Interface contacts:
Residue P95 in chain A interacts with residue Q9 in chain B (closest heavy-atom distance 3.9 Å).
Residue F89 in chain A contacts residue Y19 in chain B (closest heavy-atom distance 3.6 Å).
Residue R87 in chain A is in contact with residue Y19 in chain B (closest heavy-atom distance 3.6 Å).
Residue V68 in chain A interacts with residue F17 in chain B (closest heavy-atom distance 4.0 Å).
Residue Q93 in chain A interacts with residue P11 in chain B (closest heavy-atom distance 3.2 Å).
Residue K27 in chain A interacts with residue E10 in chain B (closest heavy-atom distance 4.3 Å).
Residue E94 in chain A is in contact with residue E10 in chain B (closest heavy-atom distance 4.9 Å).
Residue V76 in chain A is in contact with residue P14 in chain B (closest heavy-atom distance 4.2 Å).
Residue P95 in chain A is in contact with residue E10 in chain B (closest heavy-atom distance 4.9 Å).
Residue T20 in chain A is in contact with residue Y19 in chain B (closest heavy-atom distance 4.4 Å).
Residue W91 in chain A contacts residue E12 in chain B (closest heavy-atom distance 3.4 Å).
Residue L16 in chain A interacts with residue Y19 in chain B (closest heavy-atom distance 4.0 Å).
Residue C71 in chain A interacts with residue E15 in chain B (closest heavy-atom distance 4.7 Å).
Residue P23 in chain A contacts residue P16 in chain B (closest heavy-atom distance 4.1 Å).
Residue T19 in chain A is in contact with residue F17 in chain B (closest heavy-atom distance 4.2 Å).
Residue F89 in chain A contacts residue F17 in chain B (closest heavy-atom distance 4.7 Å).
Residue C71 in chain A is in contact with residue F17 in chain B (closest heavy-atom distance 3.6 Å).
Residue P23 in chain A is in contact with residue E15 in chain B (closest heavy-atom distance 4.8 Å).
Residue C71 in chain A interacts with residue P14 in chain B (closest heavy-atom distance 3.6 Å).
Residue T19 in chain A interacts with residue E18 in chain B (closest heavy-atom distance 2.8 Å).
Residue G74 in chain A contacts residue P14 in chain B (closest heavy-atom distance 4.2 Å).
Residue V68 in chain A interacts with residue Y19 in chain B (closest heavy-atom distance 4.8 Å).
Residue P23 in chain A is in contact with residue P13 in chain B (closest heavy-atom distance 4.4 Å).
Residue Q70 in chain A contacts residue I20 in chain B (closest heavy-atom distance 3.8 Å).
Residue T19 in chain A interacts with residue Y19 in chain B (closest heavy-atom distance 2.3 Å).
Residue Q93 in chain A is in contact with residue E10 in chain B (closest heavy-atom distance 2.9 Å).
Residue M14 in chain A interacts with residue P14 in chain B (closest heavy-atom distance 3.7 Å).
Residue P95 in chain A contacts residue P11 in chain B (closest heavy-atom distance 4.7 Å).
Residue V21 in chain A is in contact with residue Y19 in chain B (closest heavy-atom distance 3.2 Å).
Residue P23 in chain A interacts with residue P14 in chain B (closest heavy-atom distance 3.1 Å).
Residue V21 in chain A contacts residue E15 in chain B (closest heavy-atom distance 4.9 Å).
Residue T22 in chain A contacts residue P16 in chain B (closest heavy-atom distance 4.6 Å).
Residue R10 in chain A contacts residue E10 in chain B (closest heavy-atom distance 3.3 Å).
Residue W91 in chain A is in contact with residue P11 in chain B (closest heavy-atom distance 3.9 Å).
Residue W91 in chain A interacts with residue P14 in chain B (closest heavy-atom distance 3.5 Å).
Residue W91 in chain A contacts residue P13 in chain B (closest heavy-atom distance 3.5 Å).
Residue T20 in chain A interacts with residue P16 in chain B (closest heavy-atom distance 4.5 Å).
Residue R47 in chain A interacts with residue E10 in chain B (closest heavy-atom distance 3.0 Å).
Residue K25 in chain A is in contact with residue P13 in chain B (closest heavy-atom distance 4.5 Å).
Residue V21 in chain A is in contact with residue P16 in chain B (closest heavy-atom distance 3.5 Å).
Residue Q70 in chain A is in contact with residue Y19 in chain B (closest heavy-atom distance 3.6 Å).
Residue M92 in chain A interacts with residue P11 in chain B (closest heavy-atom distance 3.5 Å).
Residue S73 in chain A is in contact with residue E15 in chain B (closest heavy-atom distance 3.3 Å).
Residue V21 in chain A interacts with residue F17 in chain B (closest heavy-atom distance 2.9 Å).
Residue Q70 in chain A is in contact with residue E18 in chain B (closest heavy-atom distance 3.5 Å).
Residue V76 in chain A interacts with residue F17 in chain B (closest heavy-atom distance 3.6 Å).
Residue E94 in chain A interacts with residue P11 in chain B (closest heavy-atom distance 3.6 Å).
Residue V21 in chain A interacts with residue E18 in chain B (closest heavy-atom distance 4.8 Å).
Residue R75 in chain A contacts residue P11 in chain B (closest heavy-atom distance 4.4 Å).
Residue S73 in chain A contacts residue P14 in chain B (closest heavy-atom distance 3.9 Å).
Residue V78 in chain A is in contact with residue Y19 in chain B (closest heavy-atom distance 4.8 Å).
Residue M14 in chain A contacts residue F17 in chain B (closest heavy-atom distance 3.3 Å).
Residue T20 in chain A interacts with residue F17 in chain B (closest heavy-atom distance 3.8 Å).
Residue Q70 in chain A contacts residue F17 in chain B (closest heavy-atom distance 3.8 Å).
Residue T20 in chain A is in contact with residue E18 in chain B (closest heavy-atom distance 2.2 Å).
Residue D24 in chain A interacts with residue P13 in chain B (closest heavy-atom distance 4.9 Å).

Sequence of chain B:
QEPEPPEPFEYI

The following describes two proteins that form a bound complex.

Sequence of chain A:
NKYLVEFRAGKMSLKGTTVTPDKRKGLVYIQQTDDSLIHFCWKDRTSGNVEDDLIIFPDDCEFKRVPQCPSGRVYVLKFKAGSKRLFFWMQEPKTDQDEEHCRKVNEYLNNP